Sequence of protein 2:
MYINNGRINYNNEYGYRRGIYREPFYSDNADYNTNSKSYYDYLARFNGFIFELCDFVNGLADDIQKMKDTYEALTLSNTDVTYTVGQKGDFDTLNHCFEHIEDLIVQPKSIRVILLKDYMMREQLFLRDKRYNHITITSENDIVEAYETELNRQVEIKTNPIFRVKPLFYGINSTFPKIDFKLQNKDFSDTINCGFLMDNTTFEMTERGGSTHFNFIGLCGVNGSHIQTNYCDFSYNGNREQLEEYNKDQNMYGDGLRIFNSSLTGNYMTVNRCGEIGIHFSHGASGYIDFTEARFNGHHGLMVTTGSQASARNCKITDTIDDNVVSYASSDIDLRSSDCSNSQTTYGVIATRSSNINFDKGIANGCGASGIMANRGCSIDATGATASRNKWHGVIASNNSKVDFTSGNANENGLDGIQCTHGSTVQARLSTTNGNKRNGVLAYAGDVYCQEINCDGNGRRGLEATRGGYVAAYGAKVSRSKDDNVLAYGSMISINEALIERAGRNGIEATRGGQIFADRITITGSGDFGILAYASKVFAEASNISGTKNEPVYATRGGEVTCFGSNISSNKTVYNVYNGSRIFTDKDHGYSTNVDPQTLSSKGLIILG

This data describes a binding interaction between two proteins.

Sequence of protein 1:
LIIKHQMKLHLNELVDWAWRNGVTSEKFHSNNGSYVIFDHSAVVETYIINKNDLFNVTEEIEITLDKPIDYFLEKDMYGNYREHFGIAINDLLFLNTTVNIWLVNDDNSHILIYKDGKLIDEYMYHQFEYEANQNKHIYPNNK

Interface contacts:
Residue D456 in protein 2 interacts with residue Q134 in protein 1 (closest heavy-atom distance 3.5 Å).
Residue G435 in protein 2 is in contact with residue Q134 in protein 1 (closest heavy-atom distance 4.4 Å).
Residue Y246 in protein 2 is in contact with residue K143 in protein 1 (closest heavy-atom distance 3.4 Å).
Residue G457 in protein 2 interacts with residue Q134 in protein 1 (closest heavy-atom distance 3.2 Å).
Residue G457 in protein 2 interacts with residue K136 in protein 1 (closest heavy-atom distance 4.6 Å).
Residue Y246 in protein 2 is in contact with residue N142 in protein 1 (closest heavy-atom distance 4.7 Å).